Sequence of protein 2:
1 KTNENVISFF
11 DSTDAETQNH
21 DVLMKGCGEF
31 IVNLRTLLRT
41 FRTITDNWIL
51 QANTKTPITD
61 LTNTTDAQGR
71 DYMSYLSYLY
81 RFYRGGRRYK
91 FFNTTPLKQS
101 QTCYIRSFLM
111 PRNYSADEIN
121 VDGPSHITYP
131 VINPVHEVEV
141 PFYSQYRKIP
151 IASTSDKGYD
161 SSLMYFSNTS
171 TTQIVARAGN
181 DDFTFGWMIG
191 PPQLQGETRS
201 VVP

Residue-level contacts at the interface:
Residue E115 in protein 1 is in contact with residue G196 in protein 2 (closest heavy-atom distance 2.7 Å).
Residue L39 in protein 1 interacts with residue D182 in protein 2 (closest heavy-atom distance 3.2 Å).
Residue T201 in protein 1 contacts residue I7 in protein 2 (closest heavy-atom distance 2.8 Å).
Residue P271 in protein 1 contacts residue Y72 in protein 2 (closest heavy-atom distance 2.5 Å).
Residue V29 in protein 1 is in contact with residue V138 in protein 2 (closest heavy-atom distance 3.3 Å).
Residue E52 in protein 1 contacts residue W187 in protein 2 (closest heavy-atom distance 2.8 Å).
Residue V267 in protein 1 is in contact with residue N19 in protein 2 (closest heavy-atom distance 3.2 Å).
Residue Y57 in protein 1 is in contact with residue M188 in protein 2 (closest heavy-atom distance 3.3 Å).
Residue V29 in protein 1 is in contact with residue E139 in protein 2 (closest heavy-atom distance 3.1 Å).
Residue G220 in protein 1 contacts residue E197 in protein 2 (closest heavy-atom distance 3.2 Å).
Residue N111 in protein 1 interacts with residue S200 in protein 2 (closest heavy-atom distance 2.8 Å).
Residue I117 in protein 1 is in contact with residue L194 in protein 2 (closest heavy-atom distance 3.0 Å).
Residue D51 in protein 1 is in contact with residue R35 in protein 2 (closest heavy-atom distance 2.9 Å).
Residue E199 in protein 1 contacts residue E4 in protein 2 (closest heavy-atom distance 2.8 Å).
Residue D44 in protein 1 is in contact with residue R147 in protein 2 (closest heavy-atom distance 3.1 Å).
Residue G40 in protein 1 interacts with residue R84 in protein 2 (closest heavy-atom distance 3.3 Å).
Residue Y124 in protein 1 contacts residue Y75 in protein 2 (closest heavy-atom distance 2.7 Å).
Residue R133 in protein 1 interacts with residue N19 in protein 2 (closest heavy-atom distance 2.7 Å).
Residue L299 in protein 1 contacts residue D46 in protein 2 (closest heavy-atom distance 3.2 Å).
Residue M128 in protein 1 contacts residue Y75 in protein 2 (closest heavy-atom distance 3.3 Å).
Residue E113 in protein 1 interacts with residue T198 in protein 2 (closest heavy-atom distance 3.0 Å).
Residue R203 in protein 1 contacts residue S8 in protein 2 (closest heavy-atom distance 3.0 Å).
Residue D51 in protein 1 contacts residue N33 in protein 2 (closest heavy-atom distance 3.2 Å).
Residue T279 in protein 1 is in contact with residue R70 in protein 2 (closest heavy-atom distance 2.8 Å).
Residue M128 in protein 1 contacts residue Y72 in protein 2 (closest heavy-atom distance 3.2 Å).
Residue E110 in protein 1 contacts residue V201 in protein 2 (closest heavy-atom distance 2.9 Å).
Residue D197 in protein 1 is in contact with residue N3 in protein 2 (closest heavy-atom distance 2.9 Å).
Residue E115 in protein 1 is in contact with residue E197 in protein 2 (closest heavy-atom distance 2.9 Å).
Residue N222 in protein 1 interacts with residue R199 in protein 2 (closest heavy-atom distance 2.8 Å).
Residue Y22 in protein 1 interacts with residue T40 in protein 2 (closest heavy-atom distance 3.3 Å).
Residue T114 in protein 1 contacts residue T198 in protein 2 (closest heavy-atom distance 3.2 Å).
Residue Q300 in protein 1 contacts residue N47 in protein 2 (closest heavy-atom distance 2.0 Å).
Residue A32 in protein 1 interacts with residue Y143 in protein 2 (closest heavy-atom distance 3.0 Å).
Residue S276 in protein 1 interacts with residue E197 in protein 2 (closest heavy-atom distance 2.8 Å).
Residue T201 in protein 1 is in contact with residue V6 in protein 2 (closest heavy-atom distance 3.3 Å).
Residue L42 in protein 1 interacts with residue R84 in protein 2 (closest heavy-atom distance 3.1 Å).
Residue N127 in protein 1 contacts residue Y75 in protein 2 (closest heavy-atom distance 3.2 Å).
Residue V281 in protein 1 contacts residue Q68 in protein 2 (closest heavy-atom distance 3.2 Å).
Residue R203 in protein 1 interacts with residue I7 in protein 2 (closest heavy-atom distance 2.8 Å).
Residue T279 in protein 1 contacts residue G69 in protein 2 (closest heavy-atom distance 2.8 Å).
Residue D197 in protein 1 contacts residue N5 in protein 2 (closest heavy-atom distance 3.2 Å).
Residue Y19 in protein 1 is in contact with residue F41 in protein 2 (closest heavy-atom distance 3.1 Å).
Residue M53 in protein 1 contacts residue L34 in protein 2 (closest heavy-atom distance 2.7 Å).
Residue E52 in protein 1 contacts residue Y80 in protein 2 (closest heavy-atom distance 2.5 Å).
Residue D26 in protein 1 is in contact with residue K90 in protein 2 (closest heavy-atom distance 2.9 Å).
Residue I55 in protein 1 contacts residue V32 in protein 2 (closest heavy-atom distance 2.8 Å).
Residue E38 in protein 1 interacts with residue D182 in protein 2 (closest heavy-atom distance 3.3 Å).
Residue L31 in protein 1 is in contact with residue E139 in protein 2 (closest heavy-atom distance 3.2 Å).
Residue F212 in protein 1 contacts residue L23 in protein 2 (closest heavy-atom distance 3.3 Å).
Residue T198 in protein 1 is in contact with residue K1 in protein 2 (closest heavy-atom distance 2.7 Å).
Residue R203 in protein 1 interacts with residue F9 in protein 2 (closest heavy-atom distance 3.2 Å).
Residue Y282 in protein 1 interacts with residue Q193 in protein 2 (closest heavy-atom distance 2.8 Å).
Residue T201 in protein 1 is in contact with residue N5 in protein 2 (closest heavy-atom distance 3.1 Å).
Residue Q280 in protein 1 contacts residue Q195 in protein 2 (closest heavy-atom distance 2.9 Å).
Residue P47 in protein 1 contacts residue W187 in protein 2 (closest heavy-atom distance 3.2 Å).
Residue E52 in protein 1 is in contact with residue M188 in protein 2 (closest heavy-atom distance 2.8 Å).
Residue N111 in protein 1 contacts residue V201 in protein 2 (closest heavy-atom distance 2.7 Å).
Residue D265 in protein 1 interacts with residue N19 in protein 2 (closest heavy-atom distance 2.8 Å).
Residue F212 in protein 1 contacts residue V22 in protein 2 (closest heavy-atom distance 3.2 Å).
Residue M211 in protein 1 contacts residue V22 in protein 2 (closest heavy-atom distance 3.0 Å).

These two protein chains interact to form a complex.

Sequence of protein 1:
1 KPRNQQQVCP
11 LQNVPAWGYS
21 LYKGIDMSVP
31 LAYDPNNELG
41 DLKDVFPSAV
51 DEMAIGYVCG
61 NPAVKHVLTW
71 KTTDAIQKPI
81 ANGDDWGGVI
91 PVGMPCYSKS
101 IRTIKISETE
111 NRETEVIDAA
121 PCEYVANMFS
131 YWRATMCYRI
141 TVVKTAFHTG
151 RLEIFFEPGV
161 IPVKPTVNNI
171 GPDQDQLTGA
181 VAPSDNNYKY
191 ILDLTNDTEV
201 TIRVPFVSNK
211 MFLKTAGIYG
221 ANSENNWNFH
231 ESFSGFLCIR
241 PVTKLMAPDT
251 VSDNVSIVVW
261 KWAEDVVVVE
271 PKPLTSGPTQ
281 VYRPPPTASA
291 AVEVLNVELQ